Sequence of protein 1:
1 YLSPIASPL

Residue-level contacts at the interface:
Residue Y159 in protein 2 interacts with residue Y1 in protein 1 (closest heavy-atom distance 2.5 Å).
Residue Y84 in protein 2 is in contact with residue L9 in protein 1 (closest heavy-atom distance 3.8 Å).
Residue I124 in protein 2 is in contact with residue L9 in protein 1 (closest heavy-atom distance 4.8 Å).
Residue Y159 in protein 2 contacts residue P4 in protein 1 (closest heavy-atom distance 4.1 Å).
Residue T73 in protein 2 contacts residue P8 in protein 1 (closest heavy-atom distance 3.6 Å).
Residue W147 in protein 2 interacts with residue L9 in protein 1 (closest heavy-atom distance 3.6 Å).
Residue Q155 in protein 2 contacts residue P4 in protein 1 (closest heavy-atom distance 5.0 Å).
Residue V152 in protein 2 interacts with residue S7 in protein 1 (closest heavy-atom distance 3.9 Å).
Residue Y99 in protein 2 is in contact with residue L2 in protein 1 (closest heavy-atom distance 3.6 Å).
Residue D77 in protein 2 is in contact with residue P8 in protein 1 (closest heavy-atom distance 3.8 Å).
Residue K146 in protein 2 interacts with residue L9 in protein 1 (closest heavy-atom distance 2.9 Å).
Residue Y99 in protein 2 is in contact with residue S3 in protein 1 (closest heavy-atom distance 3.1 Å).
Residue R97 in protein 2 contacts residue S7 in protein 1 (closest heavy-atom distance 4.6 Å).
Residue Q155 in protein 2 interacts with residue I5 in protein 1 (closest heavy-atom distance 3.8 Å).
Residue Y159 in protein 2 interacts with residue L2 in protein 1 (closest heavy-atom distance 3.7 Å).
Residue K66 in protein 2 interacts with residue S3 in protein 1 (closest heavy-atom distance 3.5 Å).
Residue K146 in protein 2 contacts residue P8 in protein 1 (closest heavy-atom distance 3.9 Å).
Residue R97 in protein 2 contacts residue A6 in protein 1 (closest heavy-atom distance 4.3 Å).
Residue Y123 in protein 2 interacts with residue L9 in protein 1 (closest heavy-atom distance 3.8 Å).
Residue W147 in protein 2 interacts with residue S7 in protein 1 (closest heavy-atom distance 3.6 Å).
Residue E63 in protein 2 interacts with residue L2 in protein 1 (closest heavy-atom distance 2.8 Å).
Residue T73 in protein 2 interacts with residue A6 in protein 1 (closest heavy-atom distance 2.8 Å).
Residue K66 in protein 2 is in contact with residue Y1 in protein 1 (closest heavy-atom distance 3.4 Å).
Residue Q155 in protein 2 contacts residue S3 in protein 1 (closest heavy-atom distance 3.1 Å).
Residue V76 in protein 2 interacts with residue P8 in protein 1 (closest heavy-atom distance 4.3 Å).
Residue Y159 in protein 2 interacts with residue S3 in protein 1 (closest heavy-atom distance 3.5 Å).
Residue W167 in protein 2 is in contact with residue Y1 in protein 1 (closest heavy-atom distance 3.3 Å).
Residue W147 in protein 2 contacts residue P8 in protein 1 (closest heavy-atom distance 2.9 Å).
Residue H70 in protein 2 contacts residue A6 in protein 1 (closest heavy-atom distance 3.8 Å).
Residue Y7 in protein 2 contacts residue Y1 in protein 1 (closest heavy-atom distance 2.5 Å).
Residue V67 in protein 2 is in contact with residue L2 in protein 1 (closest heavy-atom distance 3.4 Å).
Residue M5 in protein 2 contacts residue Y1 in protein 1 (closest heavy-atom distance 4.0 Å).
Residue H70 in protein 2 contacts residue I5 in protein 1 (closest heavy-atom distance 4.4 Å).
Residue Y7 in protein 2 is in contact with residue L2 in protein 1 (closest heavy-atom distance 3.6 Å).
Residue K66 in protein 2 contacts residue P4 in protein 1 (closest heavy-atom distance 3.6 Å).
Residue Y59 in protein 2 is in contact with residue Y1 in protein 1 (closest heavy-atom distance 4.1 Å).
Residue M45 in protein 2 is in contact with residue L2 in protein 1 (closest heavy-atom distance 3.4 Å).
Residue A69 in protein 2 interacts with residue A6 in protein 1 (closest heavy-atom distance 4.6 Å).
Residue T163 in protein 2 is in contact with residue Y1 in protein 1 (closest heavy-atom distance 3.3 Å).
Residue F33 in protein 2 interacts with residue Y1 in protein 1 (closest heavy-atom distance 4.7 Å).
Residue H70 in protein 2 is in contact with residue S3 in protein 1 (closest heavy-atom distance 3.3 Å).
Residue T143 in protein 2 is in contact with residue L9 in protein 1 (closest heavy-atom distance 3.3 Å).
Residue Y116 in protein 2 is in contact with residue L9 in protein 1 (closest heavy-atom distance 4.5 Å).
Residue T73 in protein 2 contacts residue S7 in protein 1 (closest heavy-atom distance 3.8 Å).
Residue T80 in protein 2 contacts residue L9 in protein 1 (closest heavy-atom distance 4.2 Å).
Residue L81 in protein 2 contacts residue L9 in protein 1 (closest heavy-atom distance 3.6 Å).
Residue K66 in protein 2 is in contact with residue L2 in protein 1 (closest heavy-atom distance 3.1 Å).
Residue F9 in protein 2 contacts residue L2 in protein 1 (closest heavy-atom distance 3.7 Å).
Residue R65 in protein 2 interacts with residue P4 in protein 1 (closest heavy-atom distance 4.9 Å).
Residue H70 in protein 2 contacts residue L2 in protein 1 (closest heavy-atom distance 4.4 Å).
Residue Q155 in protein 2 contacts residue S7 in protein 1 (closest heavy-atom distance 4.0 Å).
Residue D77 in protein 2 contacts residue L9 in protein 1 (closest heavy-atom distance 3.0 Å).
Residue Y171 in protein 2 is in contact with residue Y1 in protein 1 (closest heavy-atom distance 2.7 Å).
Residue E63 in protein 2 contacts residue Y1 in protein 1 (closest heavy-atom distance 3.3 Å).

Sequence of protein 2:
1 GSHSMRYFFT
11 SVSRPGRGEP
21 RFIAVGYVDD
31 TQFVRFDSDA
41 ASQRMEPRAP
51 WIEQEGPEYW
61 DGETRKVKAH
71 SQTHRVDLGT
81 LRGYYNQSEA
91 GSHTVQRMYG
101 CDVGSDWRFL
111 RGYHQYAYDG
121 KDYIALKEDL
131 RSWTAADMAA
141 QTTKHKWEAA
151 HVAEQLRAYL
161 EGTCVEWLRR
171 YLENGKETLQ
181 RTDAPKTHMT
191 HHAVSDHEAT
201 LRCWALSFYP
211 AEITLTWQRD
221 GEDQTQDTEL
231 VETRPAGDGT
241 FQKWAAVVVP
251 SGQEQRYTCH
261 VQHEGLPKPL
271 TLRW

This data describes a binding interaction between two proteins.